Sequence of protein 1:
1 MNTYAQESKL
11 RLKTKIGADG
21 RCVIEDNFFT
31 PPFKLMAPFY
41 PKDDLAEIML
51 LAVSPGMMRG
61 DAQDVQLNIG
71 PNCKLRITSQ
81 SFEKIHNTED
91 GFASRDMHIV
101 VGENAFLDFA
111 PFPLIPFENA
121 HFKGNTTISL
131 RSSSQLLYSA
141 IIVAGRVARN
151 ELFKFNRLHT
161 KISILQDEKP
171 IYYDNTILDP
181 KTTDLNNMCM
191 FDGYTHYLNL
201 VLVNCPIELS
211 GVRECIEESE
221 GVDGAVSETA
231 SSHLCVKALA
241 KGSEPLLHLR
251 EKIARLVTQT

Sequence of protein 2:
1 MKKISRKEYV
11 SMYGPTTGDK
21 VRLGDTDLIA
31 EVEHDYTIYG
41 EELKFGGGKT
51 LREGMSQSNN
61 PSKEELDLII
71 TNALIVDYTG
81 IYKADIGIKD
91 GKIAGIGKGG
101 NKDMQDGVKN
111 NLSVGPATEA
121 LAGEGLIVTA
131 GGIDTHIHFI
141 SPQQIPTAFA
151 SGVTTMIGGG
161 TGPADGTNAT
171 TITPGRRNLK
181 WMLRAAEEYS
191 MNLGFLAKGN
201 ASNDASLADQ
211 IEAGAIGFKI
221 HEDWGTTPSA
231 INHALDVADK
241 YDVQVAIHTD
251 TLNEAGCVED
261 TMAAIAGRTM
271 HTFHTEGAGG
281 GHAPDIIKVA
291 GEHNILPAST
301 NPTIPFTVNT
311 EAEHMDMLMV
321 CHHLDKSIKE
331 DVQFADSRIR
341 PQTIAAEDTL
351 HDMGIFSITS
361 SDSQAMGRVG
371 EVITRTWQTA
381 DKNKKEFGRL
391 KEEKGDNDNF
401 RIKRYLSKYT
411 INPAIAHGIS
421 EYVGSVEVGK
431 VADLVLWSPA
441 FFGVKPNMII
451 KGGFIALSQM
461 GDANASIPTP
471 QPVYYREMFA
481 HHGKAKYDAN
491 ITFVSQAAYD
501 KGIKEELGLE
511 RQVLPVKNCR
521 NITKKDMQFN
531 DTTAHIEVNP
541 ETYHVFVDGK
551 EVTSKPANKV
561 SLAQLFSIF

Residue-level contacts at the interface:
Residue K326 in protein 2 interacts with residue F39 in protein 1 (closest heavy-atom distance 3.6 Å).
Residue K326 in protein 2 interacts with residue M36 in protein 1 (closest heavy-atom distance 4.0 Å).
Residue A312 in protein 2 interacts with residue P31 in protein 1 (closest heavy-atom distance 4.0 Å).
Residue R340 in protein 2 interacts with residue M58 in protein 1 (closest heavy-atom distance 3.5 Å).
Residue V332 in protein 2 interacts with residue M49 in protein 1 (closest heavy-atom distance 3.7 Å).
Residue Q333 in protein 2 contacts residue Q80 in protein 1 (closest heavy-atom distance 3.7 Å).
Residue I328 in protein 2 interacts with residue F39 in protein 1 (closest heavy-atom distance 3.8 Å).
Residue E311 in protein 2 is in contact with residue Y4 in protein 1 (closest heavy-atom distance 3.8 Å).
Residue E541 in protein 2 interacts with residue H86 in protein 1 (closest heavy-atom distance 3.2 Å).
Residue H544 in protein 2 interacts with residue E89 in protein 1 (closest heavy-atom distance 2.9 Å).
Residue A335 in protein 2 is in contact with residue Q80 in protein 1 (closest heavy-atom distance 2.4 Å).
Residue S337 in protein 2 interacts with residue P55 in protein 1 (closest heavy-atom distance 3.7 Å).
Residue P540 in protein 2 is in contact with residue M58 in protein 1 (closest heavy-atom distance 4.2 Å).
Residue V332 in protein 2 is in contact with residue F39 in protein 1 (closest heavy-atom distance 3.5 Å).
Residue I339 in protein 2 contacts residue S54 in protein 1 (closest heavy-atom distance 3.7 Å).
Residue Y543 in protein 2 interacts with residue P55 in protein 1 (closest heavy-atom distance 3.4 Å).
Residue E311 in protein 2 interacts with residue P31 in protein 1 (closest heavy-atom distance 3.6 Å).
Residue V332 in protein 2 interacts with residue L51 in protein 1 (closest heavy-atom distance 3.6 Å).
Residue R340 in protein 2 contacts residue D61 in protein 1 (closest heavy-atom distance 3.3 Å).
Residue H544 in protein 2 contacts residue R59 in protein 1 (closest heavy-atom distance 3.0 Å).
Residue E311 in protein 2 interacts with residue V53 in protein 1 (closest heavy-atom distance 4.2 Å).
Residue V332 in protein 2 is in contact with residue Q80 in protein 1 (closest heavy-atom distance 2.6 Å).
Residue T542 in protein 2 interacts with residue E89 in protein 1 (closest heavy-atom distance 3.3 Å).
Residue R338 in protein 2 contacts residue P55 in protein 1 (closest heavy-atom distance 3.7 Å).
Residue Q342 in protein 2 is in contact with residue T3 in protein 1 (closest heavy-atom distance 3.4 Å).
Residue P540 in protein 2 interacts with residue H86 in protein 1 (closest heavy-atom distance 3.6 Å).
Residue H314 in protein 2 interacts with residue V53 in protein 1 (closest heavy-atom distance 3.9 Å).
Residue P341 in protein 2 is in contact with residue T3 in protein 1 (closest heavy-atom distance 3.6 Å).
Residue M315 in protein 2 is in contact with residue V53 in protein 1 (closest heavy-atom distance 3.7 Å).
Residue V308 in protein 2 contacts residue A5 in protein 1 (closest heavy-atom distance 3.6 Å).
Residue I339 in protein 2 contacts residue P55 in protein 1 (closest heavy-atom distance 3.5 Å).
Residue S337 in protein 2 interacts with residue S54 in protein 1 (closest heavy-atom distance 3.4 Å).
Residue P341 in protein 2 contacts residue Y4 in protein 1 (closest heavy-atom distance 3.6 Å).
Residue R340 in protein 2 interacts with residue T3 in protein 1 (closest heavy-atom distance 3.1 Å).
Residue Q333 in protein 2 contacts residue F112 in protein 1 (closest heavy-atom distance 4.1 Å).
Residue D336 in protein 2 is in contact with residue Q80 in protein 1 (closest heavy-atom distance 4.1 Å).
Residue K329 in protein 2 contacts residue E47 in protein 1 (closest heavy-atom distance 2.7 Å).
Residue S337 in protein 2 interacts with residue V53 in protein 1 (closest heavy-atom distance 3.6 Å).
Residue R340 in protein 2 is in contact with residue Y4 in protein 1 (closest heavy-atom distance 2.7 Å).
Residue M319 in protein 2 is in contact with residue M36 in protein 1 (closest heavy-atom distance 3.6 Å).
Residue K329 in protein 2 interacts with residue F39 in protein 1 (closest heavy-atom distance 3.4 Å).
Residue I339 in protein 2 contacts residue V53 in protein 1 (closest heavy-atom distance 3.8 Å).
Residue T542 in protein 2 is in contact with residue M58 in protein 1 (closest heavy-atom distance 3.5 Å).
Residue P556 in protein 2 contacts residue A5 in protein 1 (closest heavy-atom distance 3.8 Å).
Residue T542 in protein 2 is in contact with residue N87 in protein 1 (closest heavy-atom distance 3.7 Å).
Residue Q333 in protein 2 interacts with residue M49 in protein 1 (closest heavy-atom distance 3.6 Å).
Residue M315 in protein 2 is in contact with residue K34 in protein 1 (closest heavy-atom distance 3.5 Å).
Residue Q342 in protein 2 contacts residue M58 in protein 1 (closest heavy-atom distance 4.2 Å).
Residue R340 in protein 2 interacts with residue G56 in protein 1 (closest heavy-atom distance 3.8 Å).
Residue E541 in protein 2 is in contact with residue N87 in protein 1 (closest heavy-atom distance 3.2 Å).
Residue K329 in protein 2 is in contact with residue M49 in protein 1 (closest heavy-atom distance 3.9 Å).
Residue V308 in protein 2 interacts with residue Q6 in protein 1 (closest heavy-atom distance 3.3 Å).
Residue R340 in protein 2 interacts with residue S54 in protein 1 (closest heavy-atom distance 4.2 Å).
Residue M315 in protein 2 contacts residue M36 in protein 1 (closest heavy-atom distance 4.2 Å).
Residue R340 in protein 2 is in contact with residue P55 in protein 1 (closest heavy-atom distance 3.6 Å).
Residue E541 in protein 2 is in contact with residue R146 in protein 1 (closest heavy-atom distance 3.7 Å).
Residue Y543 in protein 2 is in contact with residue M58 in protein 1 (closest heavy-atom distance 3.6 Å).
Residue S327 in protein 2 is in contact with residue F39 in protein 1 (closest heavy-atom distance 3.6 Å).
Residue E541 in protein 2 contacts residue M58 in protein 1 (closest heavy-atom distance 3.2 Å).
Residue D316 in protein 2 contacts residue K34 in protein 1 (closest heavy-atom distance 3.1 Å).

The following describes two proteins that form a bound complex.